Interface contacts:
Residue Y57 in protein 2 is in contact with residue A105 in protein 1 (closest heavy-atom distance 4.1 Å).
Residue Y57 in protein 2 is in contact with residue S104 in protein 1 (closest heavy-atom distance 3.2 Å).
Residue E56 in protein 2 is in contact with residue A105 in protein 1 (closest heavy-atom distance 4.7 Å).
Residue Y57 in protein 2 is in contact with residue N100 in protein 1 (closest heavy-atom distance 4.5 Å).
Residue R349 in protein 2 is in contact with residue S104 in protein 1 (closest heavy-atom distance 4.4 Å).
Residue R349 in protein 2 interacts with residue A105 in protein 1 (closest heavy-atom distance 3.4 Å).
Residue N345 in protein 2 interacts with residue K73 in protein 1 (closest heavy-atom distance 4.5 Å).
Residue Y57 in protein 2 is in contact with residue V101 in protein 1 (closest heavy-atom distance 3.8 Å).

Sequence of protein 1:
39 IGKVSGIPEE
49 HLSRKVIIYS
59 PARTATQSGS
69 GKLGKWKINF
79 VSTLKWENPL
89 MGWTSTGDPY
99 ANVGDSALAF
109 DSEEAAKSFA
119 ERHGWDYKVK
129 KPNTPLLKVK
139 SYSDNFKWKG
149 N

Sequence of protein 2:
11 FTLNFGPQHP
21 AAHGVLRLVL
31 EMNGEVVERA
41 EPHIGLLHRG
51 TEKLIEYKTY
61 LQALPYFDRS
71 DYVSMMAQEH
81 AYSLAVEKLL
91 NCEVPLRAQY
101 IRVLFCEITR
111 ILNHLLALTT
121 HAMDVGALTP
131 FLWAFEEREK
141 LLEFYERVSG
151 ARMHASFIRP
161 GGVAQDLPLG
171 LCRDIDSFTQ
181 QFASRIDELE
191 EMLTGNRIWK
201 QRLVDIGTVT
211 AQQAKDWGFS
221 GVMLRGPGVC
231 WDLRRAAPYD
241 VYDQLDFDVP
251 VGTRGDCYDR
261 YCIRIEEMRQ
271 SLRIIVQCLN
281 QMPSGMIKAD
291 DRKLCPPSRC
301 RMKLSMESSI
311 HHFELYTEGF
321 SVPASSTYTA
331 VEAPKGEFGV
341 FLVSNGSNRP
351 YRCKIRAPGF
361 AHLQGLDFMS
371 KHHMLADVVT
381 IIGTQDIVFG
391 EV

This data describes a binding interaction between two proteins.